These two protein chains interact to form a complex.

Contacts between the two chains:
Residue S34 in the first protein interacts with residue L30 in the second protein (closest heavy-atom distance 4.3 Å).
Residue K38 in the first protein interacts with residue E31 in the second protein (closest heavy-atom distance 3.6 Å).
Residue Y37 in the first protein contacts residue E31 in the second protein (closest heavy-atom distance 4.6 Å).
Residue K38 in the first protein contacts residue L30 in the second protein (closest heavy-atom distance 4.0 Å).
Residue Y37 in the first protein contacts residue R27 in the second protein (closest heavy-atom distance 3.9 Å).
Residue Y37 in the first protein is in contact with residue L30 in the second protein (closest heavy-atom distance 4.5 Å).

Sequence of the first protein:
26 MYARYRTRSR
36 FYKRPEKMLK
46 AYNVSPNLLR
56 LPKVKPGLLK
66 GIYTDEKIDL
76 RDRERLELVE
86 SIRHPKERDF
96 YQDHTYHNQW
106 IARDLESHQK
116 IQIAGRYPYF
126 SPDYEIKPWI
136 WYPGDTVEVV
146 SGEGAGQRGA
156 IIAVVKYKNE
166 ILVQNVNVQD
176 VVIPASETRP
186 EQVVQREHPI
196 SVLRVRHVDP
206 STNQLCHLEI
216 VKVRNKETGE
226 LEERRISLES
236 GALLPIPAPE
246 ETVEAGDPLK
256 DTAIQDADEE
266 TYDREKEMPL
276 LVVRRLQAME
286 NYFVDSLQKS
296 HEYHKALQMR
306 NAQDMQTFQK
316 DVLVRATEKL

Sequence of the second protein:
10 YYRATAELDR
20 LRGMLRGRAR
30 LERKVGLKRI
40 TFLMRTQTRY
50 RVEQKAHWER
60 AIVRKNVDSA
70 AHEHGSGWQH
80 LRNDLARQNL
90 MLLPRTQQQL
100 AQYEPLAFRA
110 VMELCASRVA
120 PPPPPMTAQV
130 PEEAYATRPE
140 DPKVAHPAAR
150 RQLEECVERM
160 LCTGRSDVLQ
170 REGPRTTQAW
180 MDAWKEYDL